Sequence of the first protein:
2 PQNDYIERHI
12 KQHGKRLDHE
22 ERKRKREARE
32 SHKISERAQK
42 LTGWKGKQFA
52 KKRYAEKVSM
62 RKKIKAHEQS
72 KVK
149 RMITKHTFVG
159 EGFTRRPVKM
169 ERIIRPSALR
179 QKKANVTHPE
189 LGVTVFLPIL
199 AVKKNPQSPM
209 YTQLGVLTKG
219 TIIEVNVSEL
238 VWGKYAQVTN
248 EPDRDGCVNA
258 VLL

Contacts between the two chains:
Residue I172 in the second protein contacts residue K16 in the first protein (closest heavy-atom distance 4.2 Å).
Residue R173 in the second protein is in contact with residue G15 in the first protein (closest heavy-atom distance 4.5 Å).
Residue L176 in the second protein contacts residue K16 in the first protein (closest heavy-atom distance 4.8 Å).
Residue R173 in the second protein interacts with residue I7 in the first protein (closest heavy-atom distance 4.8 Å).
Residue R173 in the second protein contacts residue K16 in the first protein (closest heavy-atom distance 4.6 Å).

Sequence of the second protein:
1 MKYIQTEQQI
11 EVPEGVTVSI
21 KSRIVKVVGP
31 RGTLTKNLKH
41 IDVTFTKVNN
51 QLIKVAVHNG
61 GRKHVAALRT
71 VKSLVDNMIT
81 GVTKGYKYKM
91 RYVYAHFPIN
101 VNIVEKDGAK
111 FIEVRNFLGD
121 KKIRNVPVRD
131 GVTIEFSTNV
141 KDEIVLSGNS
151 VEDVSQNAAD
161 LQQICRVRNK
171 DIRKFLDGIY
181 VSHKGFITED

The following describes two proteins that form a bound complex.